Sequence of chain A:
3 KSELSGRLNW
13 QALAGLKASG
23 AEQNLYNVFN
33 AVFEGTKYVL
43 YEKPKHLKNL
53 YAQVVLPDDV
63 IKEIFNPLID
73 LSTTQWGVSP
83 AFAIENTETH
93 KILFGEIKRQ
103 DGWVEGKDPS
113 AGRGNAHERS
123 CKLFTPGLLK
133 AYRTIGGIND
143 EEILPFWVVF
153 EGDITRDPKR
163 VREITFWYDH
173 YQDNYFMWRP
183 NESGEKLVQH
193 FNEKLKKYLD

Sequence of chain B:
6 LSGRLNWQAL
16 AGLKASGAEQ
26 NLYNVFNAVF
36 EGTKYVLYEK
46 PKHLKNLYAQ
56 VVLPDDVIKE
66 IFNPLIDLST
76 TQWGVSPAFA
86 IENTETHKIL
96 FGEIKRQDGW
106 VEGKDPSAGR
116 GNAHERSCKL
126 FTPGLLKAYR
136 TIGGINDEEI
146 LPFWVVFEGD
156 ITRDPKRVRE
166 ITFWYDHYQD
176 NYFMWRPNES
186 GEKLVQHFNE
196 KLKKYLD

This data describes a binding interaction between two proteins.

Residue-level contacts at the interface:
Residue R164 in chain A is in contact with residue L73 in chain B (closest heavy-atom distance 3.3 Å).
Residue K124 in chain A interacts with residue C123 in chain B (closest heavy-atom distance 3.5 Å).
Residue W169 in chain A is in contact with residue G129 in chain B (closest heavy-atom distance 2.9 Å).
Residue T127 in chain A is in contact with residue W169 in chain B (closest heavy-atom distance 3.5 Å).
Residue F67 in chain A is in contact with residue P160 in chain B (closest heavy-atom distance 3.4 Å).
Residue W169 in chain A is in contact with residue P128 in chain B (closest heavy-atom distance 3.3 Å).
Residue F67 in chain A contacts residue E107 in chain B (closest heavy-atom distance 3.6 Å).
Residue C123 in chain A contacts residue K124 in chain B (closest heavy-atom distance 3.5 Å).
Residue L52 in chain A interacts with residue F168 in chain B (closest heavy-atom distance 3.5 Å).
Residue R181 in chain A contacts residue I66 in chain B (closest heavy-atom distance 3.5 Å).
Residue R121 in chain A is in contact with residue E120 in chain B (closest heavy-atom distance 3.0 Å).
Residue R158 in chain A contacts residue E65 in chain B (closest heavy-atom distance 2.8 Å).
Residue K124 in chain A interacts with residue E120 in chain B (closest heavy-atom distance 2.8 Å).
Residue R158 in chain A interacts with residue I66 in chain B (closest heavy-atom distance 3.5 Å).
Residue R158 in chain A interacts with residue F67 in chain B (closest heavy-atom distance 2.9 Å).
Residue V56 in chain A contacts residue R164 in chain B (closest heavy-atom distance 3.4 Å).
Residue E120 in chain A contacts residue R121 in chain B (closest heavy-atom distance 3.0 Å).
Residue K132 in chain A contacts residue D171 in chain B (closest heavy-atom distance 2.7 Å).
Residue E107 in chain A interacts with residue F67 in chain B (closest heavy-atom distance 3.5 Å).
Residue Y53 in chain A is in contact with residue W169 in chain B (closest heavy-atom distance 3.2 Å).
Residue R181 in chain A is in contact with residue V62 in chain B (closest heavy-atom distance 3.6 Å).
Residue W105 in chain A interacts with residue P69 in chain B (closest heavy-atom distance 3.5 Å).
Residue L73 in chain A interacts with residue R164 in chain B (closest heavy-atom distance 3.4 Å).
Residue P160 in chain A interacts with residue P69 in chain B (closest heavy-atom distance 3.5 Å).
Residue P160 in chain A interacts with residue F67 in chain B (closest heavy-atom distance 3.5 Å).
Residue F126 in chain A is in contact with residue F126 in chain B (closest heavy-atom distance 3.7 Å).
Residue F168 in chain A contacts residue Y53 in chain B (closest heavy-atom distance 3.6 Å).
Residue I66 in chain A contacts residue R181 in chain B (closest heavy-atom distance 3.6 Å).
Residue F67 in chain A is in contact with residue V106 in chain B (closest heavy-atom distance 3.5 Å).
Residue P128 in chain A contacts residue F126 in chain B (closest heavy-atom distance 3.4 Å).
Residue E65 in chain A is in contact with residue R158 in chain B (closest heavy-atom distance 2.9 Å).
Residue Y170 in chain A contacts residue P128 in chain B (closest heavy-atom distance 3.6 Å).
Residue N117 in chain A is in contact with residue R121 in chain B (closest heavy-atom distance 3.2 Å).
Residue W78 in chain A contacts residue K161 in chain B (closest heavy-atom distance 3.5 Å).
Residue E120 in chain A interacts with residue K124 in chain B (closest heavy-atom distance 2.7 Å).
Residue C123 in chain A interacts with residue C123 in chain B (closest heavy-atom distance 3.5 Å).
Residue F67 in chain A contacts residue W105 in chain B (closest heavy-atom distance 3.5 Å).
Residue T167 in chain A is in contact with residue L58 in chain B (closest heavy-atom distance 3.6 Å).
Residue K161 in chain A contacts residue W78 in chain B (closest heavy-atom distance 3.5 Å).
Residue G129 in chain A contacts residue F168 in chain B (closest heavy-atom distance 3.3 Å).
Residue I66 in chain A interacts with residue R158 in chain B (closest heavy-atom distance 3.4 Å).
Residue R121 in chain A is in contact with residue N117 in chain B (closest heavy-atom distance 3.2 Å).
Residue V106 in chain A interacts with residue F67 in chain B (closest heavy-atom distance 3.5 Å).
Residue G129 in chain A contacts residue W169 in chain B (closest heavy-atom distance 3.0 Å).
Residue W169 in chain A interacts with residue Y53 in chain B (closest heavy-atom distance 3.3 Å).
Residue C123 in chain A is in contact with residue T127 in chain B (closest heavy-atom distance 3.5 Å).
Residue D171 in chain A contacts residue K132 in chain B (closest heavy-atom distance 2.7 Å).
Residue Y53 in chain A contacts residue R164 in chain B (closest heavy-atom distance 3.4 Å).
Residue W169 in chain A interacts with residue T127 in chain B (closest heavy-atom distance 3.4 Å).
Residue W78 in chain A is in contact with residue W105 in chain B (closest heavy-atom distance 3.5 Å).
Residue T127 in chain A is in contact with residue C123 in chain B (closest heavy-atom distance 3.5 Å).
Residue W105 in chain A is in contact with residue F67 in chain B (closest heavy-atom distance 3.5 Å).
Residue F126 in chain A is in contact with residue P128 in chain B (closest heavy-atom distance 3.4 Å).
Residue P69 in chain A is in contact with residue P160 in chain B (closest heavy-atom distance 3.5 Å).
Residue P128 in chain A contacts residue W169 in chain B (closest heavy-atom distance 3.2 Å).
Residue R164 in chain A contacts residue Y53 in chain B (closest heavy-atom distance 3.4 Å).
Residue E65 in chain A is in contact with residue R181 in chain B (closest heavy-atom distance 3.6 Å).
Residue F168 in chain A is in contact with residue G129 in chain B (closest heavy-atom distance 3.3 Å).
Residue F67 in chain A contacts residue R158 in chain B (closest heavy-atom distance 2.9 Å).
Residue A54 in chain A contacts residue R164 in chain B (closest heavy-atom distance 3.6 Å).